Sequence of chain B:
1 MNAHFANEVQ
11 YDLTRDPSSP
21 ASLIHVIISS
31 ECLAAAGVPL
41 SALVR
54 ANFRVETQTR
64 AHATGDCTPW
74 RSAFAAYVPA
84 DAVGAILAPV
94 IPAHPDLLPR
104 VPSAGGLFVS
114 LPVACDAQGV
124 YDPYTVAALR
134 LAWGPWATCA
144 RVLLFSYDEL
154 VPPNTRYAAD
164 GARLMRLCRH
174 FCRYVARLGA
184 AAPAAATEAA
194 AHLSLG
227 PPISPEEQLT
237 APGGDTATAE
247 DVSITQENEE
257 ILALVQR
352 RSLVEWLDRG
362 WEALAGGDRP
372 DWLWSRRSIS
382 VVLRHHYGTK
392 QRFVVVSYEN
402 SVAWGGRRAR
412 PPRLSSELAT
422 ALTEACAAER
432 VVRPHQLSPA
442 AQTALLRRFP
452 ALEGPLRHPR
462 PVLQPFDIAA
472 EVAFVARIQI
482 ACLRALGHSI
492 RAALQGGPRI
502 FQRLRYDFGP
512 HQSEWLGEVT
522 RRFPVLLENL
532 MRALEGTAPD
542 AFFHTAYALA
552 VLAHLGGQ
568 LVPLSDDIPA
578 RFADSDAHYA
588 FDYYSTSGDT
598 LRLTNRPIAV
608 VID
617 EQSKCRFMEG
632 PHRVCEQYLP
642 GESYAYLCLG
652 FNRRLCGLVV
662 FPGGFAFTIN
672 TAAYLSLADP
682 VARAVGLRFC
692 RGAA

The following describes two proteins that form a bound complex.

Contacts between the two chains:
Residue F77 in chain B is in contact with residue A239 in chain A (closest heavy-atom distance 4.5 Å).
Residue Q10 in chain B is in contact with residue A239 in chain A (closest heavy-atom distance 4.7 Å).
Residue V9 in chain B is in contact with residue A239 in chain A (closest heavy-atom distance 5.0 Å).
Residue L13 in chain B interacts with residue L228 in chain A (closest heavy-atom distance 5.0 Å).

Sequence of chain A:
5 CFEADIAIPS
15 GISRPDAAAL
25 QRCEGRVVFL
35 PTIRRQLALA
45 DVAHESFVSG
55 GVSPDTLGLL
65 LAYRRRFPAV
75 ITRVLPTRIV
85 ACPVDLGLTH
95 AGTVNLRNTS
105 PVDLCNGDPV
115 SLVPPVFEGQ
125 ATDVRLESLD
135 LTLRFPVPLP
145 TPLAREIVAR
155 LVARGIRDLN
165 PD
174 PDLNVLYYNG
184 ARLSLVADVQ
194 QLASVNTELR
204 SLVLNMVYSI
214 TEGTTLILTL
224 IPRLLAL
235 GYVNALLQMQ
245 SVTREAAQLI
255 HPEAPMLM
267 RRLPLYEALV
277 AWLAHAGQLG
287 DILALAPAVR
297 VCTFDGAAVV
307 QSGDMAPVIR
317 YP